The following describes two proteins that form a bound complex.

Sequence of protein 2:
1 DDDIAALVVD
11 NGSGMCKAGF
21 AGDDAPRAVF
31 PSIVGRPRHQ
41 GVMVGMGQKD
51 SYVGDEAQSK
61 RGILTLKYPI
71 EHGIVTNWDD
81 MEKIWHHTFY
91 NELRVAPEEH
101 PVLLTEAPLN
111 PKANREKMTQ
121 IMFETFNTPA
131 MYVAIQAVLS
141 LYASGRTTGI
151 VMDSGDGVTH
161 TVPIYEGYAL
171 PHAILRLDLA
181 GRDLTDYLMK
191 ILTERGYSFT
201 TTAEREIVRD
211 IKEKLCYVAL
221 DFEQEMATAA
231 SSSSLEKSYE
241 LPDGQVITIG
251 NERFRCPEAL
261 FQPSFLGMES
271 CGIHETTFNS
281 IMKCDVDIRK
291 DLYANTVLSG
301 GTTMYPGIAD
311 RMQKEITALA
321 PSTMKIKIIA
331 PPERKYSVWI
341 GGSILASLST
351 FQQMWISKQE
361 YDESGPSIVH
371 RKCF

Residue-level contacts at the interface:
Residue S144 in protein 2 contacts residue A105 in protein 1 (closest heavy-atom distance 3.5 Å).
Residue F374 in protein 2 contacts residue D122 in protein 1 (closest heavy-atom distance 4.4 Å).
Residue T147 in protein 2 contacts residue D122 in protein 1 (closest heavy-atom distance 4.1 Å).
Residue G145 in protein 2 contacts residue A105 in protein 1 (closest heavy-atom distance 3.4 Å).
Residue E166 in protein 2 interacts with residue K125 in protein 1 (closest heavy-atom distance 2.9 Å).
Residue D24 in protein 2 interacts with residue K112 in protein 1 (closest heavy-atom distance 3.7 Å).
Residue T350 in protein 2 is in contact with residue K45 in protein 1 (closest heavy-atom distance 3.5 Å).
Residue T147 in protein 2 contacts residue K121 in protein 1 (closest heavy-atom distance 2.9 Å).
Residue M354 in protein 2 is in contact with residue A2 in protein 1 (closest heavy-atom distance 3.8 Å).
Residue I344 in protein 2 is in contact with residue M115 in protein 1 (closest heavy-atom distance 3.4 Å).
Residue G145 in protein 2 is in contact with residue Q136 in protein 1 (closest heavy-atom distance 2.9 Å).
Residue Y142 in protein 2 interacts with residue S120 in protein 1 (closest heavy-atom distance 4.2 Å).
Residue I344 in protein 2 contacts residue I116 in protein 1 (closest heavy-atom distance 3.3 Å).
Residue Y142 in protein 2 is in contact with residue A2 in protein 1 (closest heavy-atom distance 3.5 Å).
Residue T147 in protein 2 contacts residue Q136 in protein 1 (closest heavy-atom distance 4.0 Å).
Residue D291 in protein 2 is in contact with residue E151 in protein 1 (closest heavy-atom distance 3.4 Å).
Residue I329 in protein 2 is in contact with residue E107 in protein 1 (closest heavy-atom distance 4.5 Å).
Residue G145 in protein 2 is in contact with residue K114 in protein 1 (closest heavy-atom distance 3.4 Å).
Residue P331 in protein 2 is in contact with residue E107 in protein 1 (closest heavy-atom distance 3.1 Å).
Residue L345 in protein 2 is in contact with residue S119 in protein 1 (closest heavy-atom distance 3.4 Å).
Residue L345 in protein 2 contacts residue M1 in protein 1 (closest heavy-atom distance 3.9 Å).
Residue G145 in protein 2 contacts residue A118 in protein 1 (closest heavy-atom distance 3.3 Å).
Residue L348 in protein 2 interacts with residue G4 in protein 1 (closest heavy-atom distance 4.1 Å).
Residue K327 in protein 2 contacts residue E142 in protein 1 (closest heavy-atom distance 3.2 Å).
Residue A143 in protein 2 interacts with residue K114 in protein 1 (closest heavy-atom distance 3.1 Å).
Residue Y132 in protein 2 interacts with residue A2 in protein 1 (closest heavy-atom distance 3.7 Å).
Residue T350 in protein 2 contacts residue G4 in protein 1 (closest heavy-atom distance 2.8 Å).
Residue A143 in protein 2 is in contact with residue A118 in protein 1 (closest heavy-atom distance 3.8 Å).
Residue D24 in protein 2 is in contact with residue L111 in protein 1 (closest heavy-atom distance 4.2 Å).
Residue Y132 in protein 2 interacts with residue M1 in protein 1 (closest heavy-atom distance 3.3 Å).
Residue Y142 in protein 2 is in contact with residue D122 in protein 1 (closest heavy-atom distance 2.7 Å).
Residue Y142 in protein 2 interacts with residue K121 in protein 1 (closest heavy-atom distance 4.3 Å).
Residue A134 in protein 2 interacts with residue M1 in protein 1 (closest heavy-atom distance 4.0 Å).
Residue L348 in protein 2 interacts with residue D43 in protein 1 (closest heavy-atom distance 4.1 Å).
Residue R146 in protein 2 interacts with residue N138 in protein 1 (closest heavy-atom distance 3.2 Å).
Residue Y142 in protein 2 is in contact with residue A118 in protein 1 (closest heavy-atom distance 2.8 Å).
Residue K290 in protein 2 contacts residue E151 in protein 1 (closest heavy-atom distance 3.4 Å).
Residue S144 in protein 2 interacts with residue E107 in protein 1 (closest heavy-atom distance 3.0 Å).
Residue R146 in protein 2 is in contact with residue Q136 in protein 1 (closest heavy-atom distance 3.0 Å).
Residue M354 in protein 2 contacts residue S3 in protein 1 (closest heavy-atom distance 3.1 Å).
Residue Y142 in protein 2 interacts with residue S119 in protein 1 (closest heavy-atom distance 3.1 Å).
Residue F374 in protein 2 is in contact with residue A2 in protein 1 (closest heavy-atom distance 4.4 Å).
Residue L348 in protein 2 contacts residue I116 in protein 1 (closest heavy-atom distance 3.9 Å).
Residue Y142 in protein 2 contacts residue M1 in protein 1 (closest heavy-atom distance 3.9 Å).
Residue G167 in protein 2 contacts residue D122 in protein 1 (closest heavy-atom distance 4.2 Å).
Residue I340 in protein 2 interacts with residue M115 in protein 1 (closest heavy-atom distance 3.1 Å).
Residue T148 in protein 2 interacts with residue E134 in protein 1 (closest heavy-atom distance 3.9 Å).
Residue E166 in protein 2 interacts with residue E134 in protein 1 (closest heavy-atom distance 3.6 Å).
Residue A330 in protein 2 contacts residue E107 in protein 1 (closest heavy-atom distance 4.1 Å).
Residue T350 in protein 2 contacts residue A6 in protein 1 (closest heavy-atom distance 4.5 Å).
Residue K327 in protein 2 interacts with residue N138 in protein 1 (closest heavy-atom distance 3.0 Å).
Residue E166 in protein 2 interacts with residue D122 in protein 1 (closest heavy-atom distance 4.1 Å).
Residue T350 in protein 2 contacts residue V5 in protein 1 (closest heavy-atom distance 4.1 Å).
Residue L345 in protein 2 contacts residue G4 in protein 1 (closest heavy-atom distance 3.5 Å).
Residue G341 in protein 2 interacts with residue M1 in protein 1 (closest heavy-atom distance 3.1 Å).
Residue L139 in protein 2 is in contact with residue M1 in protein 1 (closest heavy-atom distance 3.5 Å).
Residue A143 in protein 2 contacts residue E107 in protein 1 (closest heavy-atom distance 4.2 Å).
Residue P332 in protein 2 contacts residue E107 in protein 1 (closest heavy-atom distance 4.0 Å).
Residue S144 in protein 2 interacts with residue K114 in protein 1 (closest heavy-atom distance 3.2 Å).
Residue E333 in protein 2 interacts with residue L111 in protein 1 (closest heavy-atom distance 4.0 Å).

Sequence of protein 1:
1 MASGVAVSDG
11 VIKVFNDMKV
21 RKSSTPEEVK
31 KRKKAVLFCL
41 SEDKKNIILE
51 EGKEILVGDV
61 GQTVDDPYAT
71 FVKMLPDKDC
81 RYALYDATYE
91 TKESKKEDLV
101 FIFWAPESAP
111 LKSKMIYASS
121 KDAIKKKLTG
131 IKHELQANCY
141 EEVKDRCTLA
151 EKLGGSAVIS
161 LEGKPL